The following describes two proteins that form a bound complex.

Sequence of protein 1:
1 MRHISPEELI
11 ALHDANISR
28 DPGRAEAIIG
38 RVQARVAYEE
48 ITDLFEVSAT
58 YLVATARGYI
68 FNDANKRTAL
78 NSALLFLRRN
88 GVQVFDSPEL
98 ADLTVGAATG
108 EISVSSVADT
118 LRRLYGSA

Sequence of protein 2:
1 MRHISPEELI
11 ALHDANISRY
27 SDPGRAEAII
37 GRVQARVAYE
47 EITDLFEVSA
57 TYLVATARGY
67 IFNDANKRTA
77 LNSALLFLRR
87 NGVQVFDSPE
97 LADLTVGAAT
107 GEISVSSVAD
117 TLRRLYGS

Residue-level contacts at the interface:
Residue S79 in protein 2 is in contact with residue I4 in protein 1 (closest heavy-atom distance 3.2 Å).
Residue V111 in protein 2 interacts with residue A56 in protein 1 (closest heavy-atom distance 3.6 Å).
Residue T62 in protein 2 interacts with residue S79 in protein 1 (closest heavy-atom distance 3.1 Å).
Residue T106 in protein 2 contacts residue T106 in protein 1 (closest heavy-atom distance 3.0 Å).
Residue F83 in protein 2 contacts residue I4 in protein 1 (closest heavy-atom distance 3.5 Å).
Residue N72 in protein 2 interacts with residue N69 in protein 1 (closest heavy-atom distance 3.5 Å).
Residue A76 in protein 2 is in contact with residue T62 in protein 1 (closest heavy-atom distance 3.4 Å).
Residue V54 in protein 2 interacts with residue F83 in protein 1 (closest heavy-atom distance 3.2 Å).
Residue R86 in protein 2 interacts with residue E8 in protein 1 (closest heavy-atom distance 2.4 Å).
Residue F83 in protein 2 is in contact with residue R2 in protein 1 (closest heavy-atom distance 3.4 Å).
Residue R2 in protein 2 is in contact with residue N87 in protein 1 (closest heavy-atom distance 2.9 Å).
Residue N87 in protein 2 interacts with residue R2 in protein 1 (closest heavy-atom distance 2.5 Å).
Residue R74 in protein 2 is in contact with residue N16 in protein 1 (closest heavy-atom distance 3.4 Å).
Residue A115 in protein 2 contacts residue F52 in protein 1 (closest heavy-atom distance 3.5 Å).
Residue R2 in protein 2 is in contact with residue F83 in protein 1 (closest heavy-atom distance 3.2 Å).
Residue N72 in protein 2 interacts with residue Y66 in protein 1 (closest heavy-atom distance 3.5 Å).
Residue S55 in protein 2 is in contact with residue L84 in protein 1 (closest heavy-atom distance 3.5 Å).
Residue R119 in protein 2 interacts with residue F52 in protein 1 (closest heavy-atom distance 3.5 Å).
Residue I4 in protein 2 interacts with residue F83 in protein 1 (closest heavy-atom distance 3.5 Å).
Residue Y58 in protein 2 is in contact with residue F83 in protein 1 (closest heavy-atom distance 3.4 Å).
Residue F52 in protein 2 interacts with residue A115 in protein 1 (closest heavy-atom distance 3.4 Å).
Residue F83 in protein 2 is in contact with residue V54 in protein 1 (closest heavy-atom distance 3.5 Å).
Residue G123 in protein 2 is in contact with residue F52 in protein 1 (closest heavy-atom distance 3.5 Å).
Residue S79 in protein 2 is in contact with residue T62 in protein 1 (closest heavy-atom distance 3.2 Å).
Residue I4 in protein 2 interacts with residue L82 in protein 1 (closest heavy-atom distance 3.3 Å).
Residue A76 in protein 2 is in contact with residue A63 in protein 1 (closest heavy-atom distance 3.5 Å).
Residue A104 in protein 2 interacts with residue R64 in protein 1 (closest heavy-atom distance 3.2 Å).
Residue A105 in protein 2 interacts with residue F68 in protein 1 (closest heavy-atom distance 3.4 Å).
Residue R64 in protein 2 interacts with residue A104 in protein 1 (closest heavy-atom distance 3.3 Å).
Residue A105 in protein 2 contacts residue R64 in protein 1 (closest heavy-atom distance 3.4 Å).
Residue D50 in protein 2 contacts residue R119 in protein 1 (closest heavy-atom distance 2.7 Å).
Residue S55 in protein 2 contacts residue A80 in protein 1 (closest heavy-atom distance 2.8 Å).
Residue R86 in protein 2 contacts residue R2 in protein 1 (closest heavy-atom distance 3.3 Å).
Residue A104 in protein 2 is in contact with residue L59 in protein 1 (closest heavy-atom distance 3.4 Å).
Residue T75 in protein 2 contacts residue H13 in protein 1 (closest heavy-atom distance 3.0 Å).
Residue L84 in protein 2 is in contact with residue S55 in protein 1 (closest heavy-atom distance 3.4 Å).
Residue G107 in protein 2 contacts residue T106 in protein 1 (closest heavy-atom distance 3.2 Å).
Residue R86 in protein 2 is in contact with residue I4 in protein 1 (closest heavy-atom distance 3.6 Å).
Residue L51 in protein 2 is in contact with residue F83 in protein 1 (closest heavy-atom distance 3.4 Å).
Residue N72 in protein 2 is in contact with residue H13 in protein 1 (closest heavy-atom distance 3.2 Å).
Residue R64 in protein 2 interacts with residue A105 in protein 1 (closest heavy-atom distance 3.1 Å).
Residue G107 in protein 2 contacts residue R64 in protein 1 (closest heavy-atom distance 3.6 Å).
Residue N78 in protein 2 is in contact with residue N16 in protein 1 (closest heavy-atom distance 2.9 Å).
Residue E53 in protein 2 is in contact with residue A115 in protein 1 (closest heavy-atom distance 3.5 Å).
Residue F83 in protein 2 interacts with residue L51 in protein 1 (closest heavy-atom distance 3.2 Å).
Residue R119 in protein 2 contacts residue D50 in protein 1 (closest heavy-atom distance 2.9 Å).
Residue L59 in protein 2 contacts residue A76 in protein 1 (closest heavy-atom distance 3.5 Å).
Residue A105 in protein 2 contacts residue T106 in protein 1 (closest heavy-atom distance 3.5 Å).
Residue A80 in protein 2 is in contact with residue S55 in protein 1 (closest heavy-atom distance 2.9 Å).
Residue T75 in protein 2 is in contact with residue N16 in protein 1 (closest heavy-atom distance 3.1 Å).
Residue A56 in protein 2 interacts with residue V111 in protein 1 (closest heavy-atom distance 3.5 Å).
Residue E8 in protein 2 is in contact with residue R86 in protein 1 (closest heavy-atom distance 2.5 Å).
Residue N16 in protein 2 contacts residue T75 in protein 1 (closest heavy-atom distance 3.1 Å).
Residue L77 in protein 2 interacts with residue L59 in protein 1 (closest heavy-atom distance 3.6 Å).
Residue A63 in protein 2 contacts residue N72 in protein 1 (closest heavy-atom distance 3.1 Å).
Residue N16 in protein 2 is in contact with residue R74 in protein 1 (closest heavy-atom distance 3.4 Å).
Residue Y58 in protein 2 interacts with residue S79 in protein 1 (closest heavy-atom distance 3.5 Å).
Residue N87 in protein 2 interacts with residue M1 in protein 1 (closest heavy-atom distance 3.2 Å).
Residue R86 in protein 2 is in contact with residue H3 in protein 1 (closest heavy-atom distance 3.0 Å).
Residue N16 in protein 2 is in contact with residue N78 in protein 1 (closest heavy-atom distance 3.5 Å).